These two protein chains interact to form a complex.

Sequence of protein 1:
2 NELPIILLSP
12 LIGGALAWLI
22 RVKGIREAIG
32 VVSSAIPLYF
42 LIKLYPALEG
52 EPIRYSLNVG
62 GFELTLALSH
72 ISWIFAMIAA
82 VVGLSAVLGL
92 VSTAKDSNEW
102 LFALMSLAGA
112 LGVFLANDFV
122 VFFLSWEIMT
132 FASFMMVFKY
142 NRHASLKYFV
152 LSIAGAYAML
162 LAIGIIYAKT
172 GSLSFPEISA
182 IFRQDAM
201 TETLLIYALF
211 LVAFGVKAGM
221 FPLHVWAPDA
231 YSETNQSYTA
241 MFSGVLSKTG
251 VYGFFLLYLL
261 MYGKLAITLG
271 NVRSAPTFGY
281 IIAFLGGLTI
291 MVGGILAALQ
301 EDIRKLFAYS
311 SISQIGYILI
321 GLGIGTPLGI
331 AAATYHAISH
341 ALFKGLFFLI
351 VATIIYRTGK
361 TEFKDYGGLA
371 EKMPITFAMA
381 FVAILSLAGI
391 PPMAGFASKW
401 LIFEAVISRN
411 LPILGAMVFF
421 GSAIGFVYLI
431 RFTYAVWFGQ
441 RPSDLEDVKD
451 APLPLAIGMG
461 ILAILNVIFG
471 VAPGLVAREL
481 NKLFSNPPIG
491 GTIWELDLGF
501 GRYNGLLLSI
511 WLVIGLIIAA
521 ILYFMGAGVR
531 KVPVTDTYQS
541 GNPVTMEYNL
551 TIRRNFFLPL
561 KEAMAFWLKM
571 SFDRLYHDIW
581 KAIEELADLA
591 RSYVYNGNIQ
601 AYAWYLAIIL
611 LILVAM

Contacts between the two chains:
Residue F566 in protein 2 contacts residue F566 in protein 1 (closest heavy-atom distance 4.6 Å).
Residue N271 in protein 2 contacts residue N271 in protein 1 (closest heavy-atom distance 4.3 Å).

Sequence of protein 2:
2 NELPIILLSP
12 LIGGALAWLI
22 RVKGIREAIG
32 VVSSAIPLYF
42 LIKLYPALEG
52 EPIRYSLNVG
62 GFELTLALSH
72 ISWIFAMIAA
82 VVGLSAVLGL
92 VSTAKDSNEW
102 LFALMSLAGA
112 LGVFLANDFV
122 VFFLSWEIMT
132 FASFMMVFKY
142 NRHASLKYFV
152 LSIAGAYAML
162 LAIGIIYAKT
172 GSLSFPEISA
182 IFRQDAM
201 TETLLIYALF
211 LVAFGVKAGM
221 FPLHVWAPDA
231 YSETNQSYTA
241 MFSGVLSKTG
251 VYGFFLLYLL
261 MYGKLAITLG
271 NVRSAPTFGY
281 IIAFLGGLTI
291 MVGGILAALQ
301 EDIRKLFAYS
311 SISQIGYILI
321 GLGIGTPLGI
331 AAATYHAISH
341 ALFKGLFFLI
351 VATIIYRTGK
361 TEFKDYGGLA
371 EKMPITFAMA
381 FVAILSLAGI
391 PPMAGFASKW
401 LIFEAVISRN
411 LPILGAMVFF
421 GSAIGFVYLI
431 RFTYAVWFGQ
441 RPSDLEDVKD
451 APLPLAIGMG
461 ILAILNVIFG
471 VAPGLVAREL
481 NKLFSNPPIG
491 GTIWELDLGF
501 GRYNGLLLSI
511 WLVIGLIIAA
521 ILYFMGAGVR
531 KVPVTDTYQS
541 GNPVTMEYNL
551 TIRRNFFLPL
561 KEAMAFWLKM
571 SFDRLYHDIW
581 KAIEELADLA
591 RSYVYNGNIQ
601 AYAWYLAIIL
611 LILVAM